Residue-level contacts at the interface:
Residue K8 in protein 1 interacts with residue L5 in protein 2 (closest heavy-atom distance 3.2 Å).
Residue A7 in protein 1 is in contact with residue K6 in protein 2 (closest heavy-atom distance 3.3 Å).
Residue K8 in protein 1 is in contact with residue K6 in protein 2 (closest heavy-atom distance 3.2 Å).
Residue I10 in protein 1 interacts with residue Y3 in protein 2 (closest heavy-atom distance 2.6 Å).
Residue F72 in protein 1 is in contact with residue L5 in protein 2 (closest heavy-atom distance 4.6 Å).
Residue K8 in protein 1 interacts with residue Y3 in protein 2 (closest heavy-atom distance 5.0 Å).
Residue I10 in protein 1 is in contact with residue S2 in protein 2 (closest heavy-atom distance 3.0 Å).
Residue Y34 in protein 1 contacts residue Y3 in protein 2 (closest heavy-atom distance 3.6 Å).
Residue E33 in protein 1 is in contact with residue Y3 in protein 2 (closest heavy-atom distance 2.6 Å).
Residue Y67 in protein 1 contacts residue S2 in protein 2 (closest heavy-atom distance 4.5 Å).
Residue G9 in protein 1 contacts residue Y3 in protein 2 (closest heavy-atom distance 3.4 Å).
Residue K8 in protein 1 is in contact with residue S4 in protein 2 (closest heavy-atom distance 3.6 Å).
Residue R12 in protein 1 contacts residue M1 in protein 2 (closest heavy-atom distance 3.5 Å).
Residue I10 in protein 1 is in contact with residue S4 in protein 2 (closest heavy-atom distance 4.6 Å).
Residue G9 in protein 1 is in contact with residue L5 in protein 2 (closest heavy-atom distance 4.2 Å).
Residue Y34 in protein 1 contacts residue L5 in protein 2 (closest heavy-atom distance 4.1 Å).
Residue A7 in protein 1 is in contact with residue T7 in protein 2 (closest heavy-atom distance 4.8 Å).
Residue G9 in protein 1 is in contact with residue S4 in protein 2 (closest heavy-atom distance 4.3 Å).
Residue I29 in protein 1 is in contact with residue M1 in protein 2 (closest heavy-atom distance 4.1 Å).
Residue Y67 in protein 1 contacts residue M1 in protein 2 (closest heavy-atom distance 4.1 Å).
Residue V11 in protein 1 is in contact with residue S2 in protein 2 (closest heavy-atom distance 4.7 Å).

Sequence of protein 2:
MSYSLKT

The following describes two proteins that form a bound complex.

Sequence of protein 1:
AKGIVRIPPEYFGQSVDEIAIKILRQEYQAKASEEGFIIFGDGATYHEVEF